Sequence of the first protein:
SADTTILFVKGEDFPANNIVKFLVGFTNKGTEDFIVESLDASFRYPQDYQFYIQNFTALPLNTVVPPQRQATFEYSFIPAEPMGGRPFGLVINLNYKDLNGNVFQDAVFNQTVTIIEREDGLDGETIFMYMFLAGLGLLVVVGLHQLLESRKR

These two protein chains interact to form a complex.

Sequence of the second protein:
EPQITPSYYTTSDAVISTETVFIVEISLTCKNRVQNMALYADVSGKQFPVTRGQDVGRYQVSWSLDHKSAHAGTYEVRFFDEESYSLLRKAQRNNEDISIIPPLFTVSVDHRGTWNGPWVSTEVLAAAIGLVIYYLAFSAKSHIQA

Residue-level contacts at the interface:
Residue L217 in the first protein interacts with residue E150 in the second protein (closest heavy-atom distance 4.0 Å).
Residue L220 in the first protein is in contact with residue A155 in the second protein (closest heavy-atom distance 4.7 Å).
Residue F213 in the first protein contacts residue V151 in the second protein (closest heavy-atom distance 3.6 Å).
Residue L217 in the first protein interacts with residue A154 in the second protein (closest heavy-atom distance 4.2 Å).
Residue L220 in the first protein is in contact with residue L158 in the second protein (closest heavy-atom distance 3.3 Å).
Residue L217 in the first protein interacts with residue V151 in the second protein (closest heavy-atom distance 4.0 Å).
Residue Q227 in the first protein is in contact with residue Y162 in the second protein (closest heavy-atom distance 4.0 Å).
Residue Q227 in the first protein interacts with residue F165 in the second protein (closest heavy-atom distance 3.2 Å).